Residue-level contacts at the interface:
Residue L80 in the first protein contacts residue H68 in the second protein (closest heavy-atom distance 4.5 Å).
Residue G84 in the first protein is in contact with residue P75 in the second protein (closest heavy-atom distance 4.1 Å).
Residue G84 in the first protein interacts with residue F73 in the second protein (closest heavy-atom distance 3.4 Å).
Residue Y86 in the first protein contacts residue E72 in the second protein (closest heavy-atom distance 2.9 Å).
Residue C85 in the first protein is in contact with residue H68 in the second protein (closest heavy-atom distance 4.7 Å).
Residue L83 in the first protein contacts residue F60 in the second protein (closest heavy-atom distance 4.5 Å).
Residue C85 in the first protein contacts residue M65 in the second protein (closest heavy-atom distance 4.5 Å).
Residue L83 in the first protein contacts residue M65 in the second protein (closest heavy-atom distance 4.0 Å).
Residue C85 in the first protein interacts with residue F73 in the second protein (closest heavy-atom distance 4.0 Å).
Residue G84 in the first protein interacts with residue E72 in the second protein (closest heavy-atom distance 3.7 Å).
Residue C85 in the first protein is in contact with residue E72 in the second protein (closest heavy-atom distance 3.3 Å).
Residue L83 in the first protein contacts residue T62 in the second protein (closest heavy-atom distance 3.8 Å).
Residue G84 in the first protein interacts with residue A74 in the second protein (closest heavy-atom distance 4.3 Å).

These two protein chains interact to form a complex.

Sequence of the first protein:
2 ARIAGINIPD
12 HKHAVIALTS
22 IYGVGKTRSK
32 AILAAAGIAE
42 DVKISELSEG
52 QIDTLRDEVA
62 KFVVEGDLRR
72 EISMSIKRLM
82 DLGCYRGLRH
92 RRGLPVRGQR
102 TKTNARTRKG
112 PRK

Sequence of the second protein:
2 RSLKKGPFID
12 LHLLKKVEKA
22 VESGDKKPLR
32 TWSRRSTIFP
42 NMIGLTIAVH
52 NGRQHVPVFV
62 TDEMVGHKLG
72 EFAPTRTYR